Interface contacts:
Residue N63 in the first protein contacts residue M65 in the second protein (closest heavy-atom distance 4.5 Å).
Residue F79 in the first protein contacts residue V42 in the second protein (closest heavy-atom distance 4.9 Å).
Residue V68 in the first protein is in contact with residue L46 in the second protein (closest heavy-atom distance 4.9 Å).
Residue T71 in the first protein is in contact with residue L46 in the second protein (closest heavy-atom distance 3.9 Å).
Residue N63 in the first protein contacts residue E61 in the second protein (closest heavy-atom distance 3.0 Å).
Residue F79 in the first protein interacts with residue A39 in the second protein (closest heavy-atom distance 3.5 Å).
Residue L75 in the first protein interacts with residue V42 in the second protein (closest heavy-atom distance 3.3 Å).
Residue N63 in the first protein is in contact with residue K58 in the second protein (closest heavy-atom distance 4.2 Å).
Residue A67 in the first protein contacts residue L46 in the second protein (closest heavy-atom distance 4.7 Å).
Residue K64 in the first protein is in contact with residue V50 in the second protein (closest heavy-atom distance 3.4 Å).
Residue F79 in the first protein is in contact with residue L38 in the second protein (closest heavy-atom distance 4.5 Å).
Residue F79 in the first protein contacts residue G35 in the second protein (closest heavy-atom distance 4.2 Å).
Residue V68 in the first protein is in contact with residue V50 in the second protein (closest heavy-atom distance 3.5 Å).

Sequence of the first protein:
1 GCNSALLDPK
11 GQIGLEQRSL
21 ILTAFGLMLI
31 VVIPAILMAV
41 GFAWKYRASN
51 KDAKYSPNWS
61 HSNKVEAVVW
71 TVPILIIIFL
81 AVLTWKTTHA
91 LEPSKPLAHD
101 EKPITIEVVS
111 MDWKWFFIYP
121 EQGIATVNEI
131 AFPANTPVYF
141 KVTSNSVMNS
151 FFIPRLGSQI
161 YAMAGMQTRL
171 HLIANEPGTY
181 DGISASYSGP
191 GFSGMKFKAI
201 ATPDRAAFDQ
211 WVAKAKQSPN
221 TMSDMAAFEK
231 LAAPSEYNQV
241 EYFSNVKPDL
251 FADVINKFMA

Sequence of the second protein:
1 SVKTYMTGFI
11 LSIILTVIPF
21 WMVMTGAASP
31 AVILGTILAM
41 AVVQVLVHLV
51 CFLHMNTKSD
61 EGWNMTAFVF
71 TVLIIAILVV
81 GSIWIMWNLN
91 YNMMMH

This data describes a binding interaction between two proteins.